Sequence of the second protein:
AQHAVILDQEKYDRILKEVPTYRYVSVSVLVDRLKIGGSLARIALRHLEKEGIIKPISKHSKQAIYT

Contacts between the two chains:
Residue G59 in the first protein interacts with residue A36 in the second protein (closest heavy-atom distance 4.9 Å).

The following describes two proteins that form a bound complex.

Sequence of the first protein:
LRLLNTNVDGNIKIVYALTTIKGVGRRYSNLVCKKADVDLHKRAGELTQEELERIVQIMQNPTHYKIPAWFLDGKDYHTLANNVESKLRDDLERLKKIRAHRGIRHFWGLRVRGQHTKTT